These two protein chains interact to form a complex.

Interface contacts:
Residue M26 in the first protein is in contact with residue Y8 in the second protein (closest heavy-atom distance 3.9 Å).
Residue H22 in the first protein contacts residue A90 in the second protein (closest heavy-atom distance 4.7 Å).
Residue M26 in the first protein is in contact with residue V13 in the second protein (closest heavy-atom distance 4.3 Å).
Residue D23 in the first protein is in contact with residue A83 in the second protein (closest heavy-atom distance 4.4 Å).
Residue A147 in the first protein interacts with residue L94 in the second protein (closest heavy-atom distance 4.8 Å).
Residue V143 in the first protein is in contact with residue F6 in the second protein (closest heavy-atom distance 3.7 Å).

Sequence of the second protein:
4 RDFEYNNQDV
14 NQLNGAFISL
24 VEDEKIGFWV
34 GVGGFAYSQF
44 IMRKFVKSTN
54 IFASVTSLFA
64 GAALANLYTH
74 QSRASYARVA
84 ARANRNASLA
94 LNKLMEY

Sequence of the first protein:
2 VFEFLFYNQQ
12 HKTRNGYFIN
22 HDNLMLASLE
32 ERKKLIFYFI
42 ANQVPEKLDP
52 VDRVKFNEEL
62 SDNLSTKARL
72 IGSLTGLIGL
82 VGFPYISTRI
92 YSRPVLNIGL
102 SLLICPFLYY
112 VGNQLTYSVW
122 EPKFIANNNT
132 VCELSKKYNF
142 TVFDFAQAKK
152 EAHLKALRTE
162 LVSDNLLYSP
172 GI